Sequence of chain B:
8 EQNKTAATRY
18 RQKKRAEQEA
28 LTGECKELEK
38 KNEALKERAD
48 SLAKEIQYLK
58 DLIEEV

Contacts between the two chains:
Residue N39 in chain B is in contact with residue E38 in chain A (closest heavy-atom distance 3.4 Å).
Residue K38 in chain B is in contact with residue N39 in chain A (closest heavy-atom distance 4.0 Å).
Residue K57 in chain B is in contact with residue L56 in chain A (closest heavy-atom distance 4.4 Å).
Residue N39 in chain B is in contact with residue L42 in chain A (closest heavy-atom distance 3.5 Å).
Residue I53 in chain B contacts residue E52 in chain A (closest heavy-atom distance 3.9 Å).
Residue L28 in chain B is in contact with residue T28 in chain A (closest heavy-atom distance 3.5 Å).
Residue A46 in chain B contacts residue K45 in chain A (closest heavy-atom distance 4.7 Å).
Residue E52 in chain B interacts with residue R57 in chain A (closest heavy-atom distance 3.6 Å).
Residue L35 in chain B interacts with residue N39 in chain A (closest heavy-atom distance 3.5 Å).
Residue L56 in chain B contacts residue F60 in chain A (closest heavy-atom distance 3.5 Å).
Residue N39 in chain B is in contact with residue L35 in chain A (closest heavy-atom distance 3.4 Å).
Residue K43 in chain B contacts residue E38 in chain A (closest heavy-atom distance 3.0 Å).
Residue L49 in chain B interacts with residue L53 in chain A (closest heavy-atom distance 3.4 Å).
Residue L59 in chain B contacts residue F60 in chain A (closest heavy-atom distance 3.7 Å).
Residue Q25 in chain B interacts with residue R24 in chain A (closest heavy-atom distance 4.1 Å).
Residue R45 in chain B contacts residue S50 in chain A (closest heavy-atom distance 3.6 Å).
Residue R45 in chain B contacts residue V46 in chain A (closest heavy-atom distance 3.9 Å).
Residue E36 in chain B contacts residue L35 in chain A (closest heavy-atom distance 4.1 Å).
Residue I53 in chain B contacts residue L53 in chain A (closest heavy-atom distance 3.8 Å).
Residue K43 in chain B contacts residue L42 in chain A (closest heavy-atom distance 3.9 Å).
Residue E36 in chain B interacts with residue K31 in chain A (closest heavy-atom distance 3.2 Å).
Residue I60 in chain B contacts residue L56 in chain A (closest heavy-atom distance 4.2 Å).
Residue C32 in chain B contacts residue K31 in chain A (closest heavy-atom distance 3.3 Å).
Residue L35 in chain B contacts residue V32 in chain A (closest heavy-atom distance 3.7 Å).
Residue A50 in chain B is in contact with residue L49 in chain A (closest heavy-atom distance 4.8 Å).
Residue A46 in chain B interacts with residue L49 in chain A (closest heavy-atom distance 3.7 Å).
Residue Q25 in chain B contacts residue T28 in chain A (closest heavy-atom distance 3.8 Å).
Residue L35 in chain B interacts with residue L35 in chain A (closest heavy-atom distance 3.6 Å).
Residue I53 in chain B contacts residue L49 in chain A (closest heavy-atom distance 3.5 Å).
Residue I60 in chain B is in contact with residue F60 in chain A (closest heavy-atom distance 3.5 Å).
Residue L28 in chain B interacts with residue Q29 in chain A (closest heavy-atom distance 4.0 Å).
Residue Q25 in chain B is in contact with residue N25 in chain A (closest heavy-atom distance 3.8 Å).
Residue I53 in chain B is in contact with residue L56 in chain A (closest heavy-atom distance 3.7 Å).
Residue C32 in chain B contacts residue L35 in chain A (closest heavy-atom distance 3.6 Å).
Residue L56 in chain B interacts with residue R57 in chain A (closest heavy-atom distance 4.0 Å).
Residue L49 in chain B interacts with residue V46 in chain A (closest heavy-atom distance 3.8 Å).
Residue E52 in chain B interacts with residue L53 in chain A (closest heavy-atom distance 3.5 Å).
Residue L42 in chain B interacts with residue V46 in chain A (closest heavy-atom distance 3.9 Å).
Residue K43 in chain B contacts residue R41 in chain A (closest heavy-atom distance 4.8 Å).
Residue T29 in chain B contacts residue T28 in chain A (closest heavy-atom distance 4.3 Å).
Residue L49 in chain B is in contact with residue L49 in chain A (closest heavy-atom distance 4.0 Å).
Residue L42 in chain B contacts residue L42 in chain A (closest heavy-atom distance 3.6 Å).
Residue L28 in chain B interacts with residue N25 in chain A (closest heavy-atom distance 3.6 Å).
Residue N39 in chain B contacts residue N39 in chain A (closest heavy-atom distance 2.7 Å).
Residue C32 in chain B is in contact with residue V32 in chain A (closest heavy-atom distance 3.8 Å).
Residue T29 in chain B interacts with residue R24 in chain A (closest heavy-atom distance 4.3 Å).
Residue A46 in chain B interacts with residue V46 in chain A (closest heavy-atom distance 3.8 Å).
Residue K57 in chain B is in contact with residue E52 in chain A (closest heavy-atom distance 2.9 Å).
Residue C32 in chain B is in contact with residue T28 in chain A (closest heavy-atom distance 4.0 Å).
Residue L56 in chain B interacts with residue L56 in chain A (closest heavy-atom distance 3.9 Å).
Residue L42 in chain B contacts residue Q43 in chain A (closest heavy-atom distance 4.2 Å).
Residue L49 in chain B contacts residue S50 in chain A (closest heavy-atom distance 3.7 Å).
Residue Q25 in chain B interacts with residue A21 in chain A (closest heavy-atom distance 4.7 Å).
Residue L28 in chain B interacts with residue V32 in chain A (closest heavy-atom distance 4.4 Å).
Residue I60 in chain B interacts with residue L59 in chain A (closest heavy-atom distance 3.5 Å).
Residue L35 in chain B contacts residue T36 in chain A (closest heavy-atom distance 3.1 Å).
Residue L42 in chain B contacts residue N39 in chain A (closest heavy-atom distance 3.7 Å).
Residue E31 in chain B interacts with residue V32 in chain A (closest heavy-atom distance 3.7 Å).
Residue L56 in chain B is in contact with residue L53 in chain A (closest heavy-atom distance 3.8 Å).

Sequence of chain A:
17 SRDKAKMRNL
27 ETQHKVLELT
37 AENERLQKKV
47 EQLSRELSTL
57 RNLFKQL

The following describes two proteins that form a bound complex.